Residue-level contacts at the interface:
Residue E295 in chain B is in contact with residue C106 in chain A (closest heavy-atom distance 3.0 Å).
Residue D54 in chain B is in contact with residue H352 in chain A (closest heavy-atom distance 3.1 Å).
Residue E295 in chain B is in contact with residue P103 in chain A (closest heavy-atom distance 2.7 Å).
Residue V297 in chain B contacts residue N107 in chain A (closest heavy-atom distance 3.5 Å).
Residue D296 in chain B contacts residue C106 in chain A (closest heavy-atom distance 3.3 Å).
Residue Y153 in chain B interacts with residue E211 in chain A (closest heavy-atom distance 2.9 Å).
Residue E295 in chain B interacts with residue K105 in chain A (closest heavy-atom distance 3.1 Å).
Residue R40 in chain B contacts residue D20 in chain A (closest heavy-atom distance 2.4 Å).
Residue A69 in chain B is in contact with residue V297 in chain A (closest heavy-atom distance 3.0 Å).
Residue K151 in chain B is in contact with residue S95 in chain A (closest heavy-atom distance 3.2 Å).
Residue R150 in chain B interacts with residue G206 in chain A (closest heavy-atom distance 3.5 Å).
Residue Y83 in chain B interacts with residue C22 in chain A (closest heavy-atom distance 3.5 Å).
Residue R150 in chain B interacts with residue S98 in chain A (closest heavy-atom distance 3.4 Å).
Residue K147 in chain B is in contact with residue E13 in chain A (closest heavy-atom distance 2.3 Å).
Residue S50 in chain B contacts residue H352 in chain A (closest heavy-atom distance 3.3 Å).
Residue A52 in chain B is in contact with residue F290 in chain A (closest heavy-atom distance 3.5 Å).
Residue R175 in chain B is in contact with residue L207 in chain A (closest heavy-atom distance 3.5 Å).
Residue E47 in chain B is in contact with residue K346 in chain A (closest heavy-atom distance 2.8 Å).
Residue M46 in chain B is in contact with residue F290 in chain A (closest heavy-atom distance 3.5 Å).
Residue R294 in chain B contacts residue K105 in chain A (closest heavy-atom distance 3.4 Å).
Residue Y153 in chain B contacts residue I209 in chain A (closest heavy-atom distance 3.3 Å).
Residue M223 in chain B contacts residue D17 in chain A (closest heavy-atom distance 3.2 Å).
Residue Y153 in chain B is in contact with residue W162 in chain A (closest heavy-atom distance 3.4 Å).
Residue G57 in chain B interacts with residue K5 in chain A (closest heavy-atom distance 3.0 Å).
Residue A65 in chain B is in contact with residue C299 in chain A (closest heavy-atom distance 3.0 Å).
Residue T220 in chain B is in contact with residue S19 in chain A (closest heavy-atom distance 3.2 Å).
Residue R175 in chain B contacts residue W162 in chain A (closest heavy-atom distance 3.1 Å).
Residue Y53 in chain B contacts residue H352 in chain A (closest heavy-atom distance 3.0 Å).
Residue R225 in chain B interacts with residue E13 in chain A (closest heavy-atom distance 2.7 Å).
Residue R150 in chain B interacts with residue S97 in chain A (closest heavy-atom distance 3.3 Å).
Residue Y53 in chain B contacts residue D308 in chain A (closest heavy-atom distance 2.2 Å).
Residue Q45 in chain B interacts with residue V292 in chain A (closest heavy-atom distance 3.3 Å).
Residue K151 in chain B contacts residue S97 in chain A (closest heavy-atom distance 3.0 Å).
Residue E47 in chain B interacts with residue R289 in chain A (closest heavy-atom distance 2.9 Å).
Residue R40 in chain B is in contact with residue Q250 in chain A (closest heavy-atom distance 3.0 Å).
Residue T220 in chain B interacts with residue S93 in chain A (closest heavy-atom distance 2.5 Å).
Residue L68 in chain B contacts residue V292 in chain A (closest heavy-atom distance 3.3 Å).
Residue K151 in chain B is in contact with residue E99 in chain A (closest heavy-atom distance 3.5 Å).
Residue R150 in chain B contacts residue L207 in chain A (closest heavy-atom distance 3.4 Å).
Residue R225 in chain B interacts with residue D17 in chain A (closest heavy-atom distance 3.5 Å).
Residue S56 in chain B interacts with residue K5 in chain A (closest heavy-atom distance 3.3 Å).
Residue N221 in chain B interacts with residue D20 in chain A (closest heavy-atom distance 3.1 Å).
Residue Y53 in chain B interacts with residue P303 in chain A (closest heavy-atom distance 3.5 Å).
Residue Q45 in chain B is in contact with residue R286 in chain A (closest heavy-atom distance 3.4 Å).
Residue A63 in chain B is in contact with residue H302 in chain A (closest heavy-atom distance 2.8 Å).
Residue T64 in chain B is in contact with residue H302 in chain A (closest heavy-atom distance 3.1 Å).
Residue Y53 in chain B is in contact with residue S311 in chain A (closest heavy-atom distance 2.2 Å).
Residue A65 in chain B is in contact with residue T298 in chain A (closest heavy-atom distance 3.3 Å).
Residue Y83 in chain B is in contact with residue F24 in chain A (closest heavy-atom distance 3.4 Å).
Residue E295 in chain B contacts residue Y104 in chain A (closest heavy-atom distance 2.8 Å).
Residue A65 in chain B contacts residue H302 in chain A (closest heavy-atom distance 3.3 Å).
Residue K147 in chain B contacts residue Y104 in chain A (closest heavy-atom distance 3.1 Å).
Residue P73 in chain B contacts residue F230 in chain A (closest heavy-atom distance 3.5 Å).
Residue L42 in chain B is in contact with residue F265 in chain A (closest heavy-atom distance 3.3 Å).
Residue N221 in chain B contacts residue S19 in chain A (closest heavy-atom distance 3.3 Å).
Residue R150 in chain B interacts with residue D205 in chain A (closest heavy-atom distance 3.2 Å).
Residue M223 in chain B interacts with residue P18 in chain A (closest heavy-atom distance 3.2 Å).
Residue T220 in chain B contacts residue E211 in chain A (closest heavy-atom distance 3.3 Å).
Residue L43 in chain B contacts residue F230 in chain A (closest heavy-atom distance 3.4 Å).
Residue N221 in chain B contacts residue C22 in chain A (closest heavy-atom distance 3.2 Å).

Sequence of chain B:
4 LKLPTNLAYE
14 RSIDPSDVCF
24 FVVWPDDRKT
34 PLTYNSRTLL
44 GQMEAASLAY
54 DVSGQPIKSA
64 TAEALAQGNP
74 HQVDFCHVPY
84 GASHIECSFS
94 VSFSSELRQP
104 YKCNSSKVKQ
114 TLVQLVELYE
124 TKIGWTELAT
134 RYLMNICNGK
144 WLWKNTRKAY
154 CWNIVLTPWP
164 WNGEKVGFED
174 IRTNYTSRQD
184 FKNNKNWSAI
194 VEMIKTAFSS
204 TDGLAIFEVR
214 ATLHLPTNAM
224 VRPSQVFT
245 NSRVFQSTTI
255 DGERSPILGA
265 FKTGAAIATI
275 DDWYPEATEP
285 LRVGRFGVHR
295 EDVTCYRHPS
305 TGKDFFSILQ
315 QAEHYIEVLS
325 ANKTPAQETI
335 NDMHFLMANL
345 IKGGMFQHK

These two protein chains interact to form a complex.

Sequence of chain A:
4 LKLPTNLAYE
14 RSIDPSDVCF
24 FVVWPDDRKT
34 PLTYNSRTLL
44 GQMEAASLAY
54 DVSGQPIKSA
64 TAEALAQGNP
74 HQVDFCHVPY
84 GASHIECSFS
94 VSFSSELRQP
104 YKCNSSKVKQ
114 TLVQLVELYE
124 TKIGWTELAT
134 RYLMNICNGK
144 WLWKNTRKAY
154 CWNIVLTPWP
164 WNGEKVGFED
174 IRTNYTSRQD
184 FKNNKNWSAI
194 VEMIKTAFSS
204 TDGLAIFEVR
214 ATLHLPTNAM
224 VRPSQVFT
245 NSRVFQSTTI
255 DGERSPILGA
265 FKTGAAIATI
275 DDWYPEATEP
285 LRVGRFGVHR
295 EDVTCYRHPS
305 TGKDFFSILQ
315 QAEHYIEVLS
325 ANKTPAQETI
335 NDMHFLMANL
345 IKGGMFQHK